This data describes a binding interaction between two proteins.

Contacts between the two chains:
Residue T73 in the second protein contacts residue I10 in the first protein (closest heavy-atom distance 4.3 Å).
Residue Q156 in the second protein contacts residue M9 in the first protein (closest heavy-atom distance 3.5 Å).
Residue W147 in the second protein is in contact with residue K11 in the first protein (closest heavy-atom distance 3.8 Å).
Residue Q155 in the second protein contacts residue M9 in the first protein (closest heavy-atom distance 4.5 Å).
Residue Y159 in the second protein contacts residue E5 in the first protein (closest heavy-atom distance 3.2 Å).
Residue I97 in the second protein contacts residue L6 in the first protein (closest heavy-atom distance 4.0 Å).
Residue D77 in the second protein interacts with residue K11 in the first protein (closest heavy-atom distance 3.1 Å).
Residue Q70 in the second protein interacts with residue L6 in the first protein (closest heavy-atom distance 3.3 Å).
Residue D116 in the second protein interacts with residue K11 in the first protein (closest heavy-atom distance 2.4 Å).
Residue Q70 in the second protein contacts residue I7 in the first protein (closest heavy-atom distance 3.7 Å).
Residue K146 in the second protein contacts residue K11 in the first protein (closest heavy-atom distance 2.9 Å).
Residue N66 in the second protein interacts with residue M4 in the first protein (closest heavy-atom distance 3.4 Å).
Residue M5 in the second protein interacts with residue T1 in the first protein (closest heavy-atom distance 4.2 Å).
Residue R114 in the second protein contacts residue L6 in the first protein (closest heavy-atom distance 3.0 Å).
Residue V76 in the second protein is in contact with residue I10 in the first protein (closest heavy-atom distance 4.5 Å).
Residue Y99 in the second protein contacts residue A3 in the first protein (closest heavy-atom distance 3.1 Å).
Residue N66 in the second protein contacts residue I7 in the first protein (closest heavy-atom distance 3.8 Å).
Residue Y7 in the second protein contacts residue T1 in the first protein (closest heavy-atom distance 3.0 Å).
Residue W147 in the second protein contacts residue M9 in the first protein (closest heavy-atom distance 3.3 Å).
Residue I97 in the second protein contacts residue K11 in the first protein (closest heavy-atom distance 4.1 Å).
Residue A69 in the second protein contacts residue I7 in the first protein (closest heavy-atom distance 3.5 Å).
Residue W133 in the second protein interacts with residue M9 in the first protein (closest heavy-atom distance 4.9 Å).
Residue Y7 in the second protein is in contact with residue I2 in the first protein (closest heavy-atom distance 3.4 Å).
Residue E63 in the second protein is in contact with residue T1 in the first protein (closest heavy-atom distance 2.8 Å).
Residue Q156 in the second protein is in contact with residue L6 in the first protein (closest heavy-atom distance 3.3 Å).
Residue Q62 in the second protein interacts with residue M4 in the first protein (closest heavy-atom distance 3.7 Å).
Residue D77 in the second protein interacts with residue M9 in the first protein (closest heavy-atom distance 4.1 Å).
Residue Y171 in the second protein is in contact with residue T1 in the first protein (closest heavy-atom distance 2.7 Å).
Residue I95 in the second protein contacts residue K11 in the first protein (closest heavy-atom distance 4.6 Å).
Residue N66 in the second protein interacts with residue I2 in the first protein (closest heavy-atom distance 3.5 Å).
Residue Y9 in the second protein is in contact with residue L6 in the first protein (closest heavy-atom distance 4.2 Å).
Residue Q155 in the second protein is in contact with residue E5 in the first protein (closest heavy-atom distance 3.6 Å).
Residue W147 in the second protein contacts residue I10 in the first protein (closest heavy-atom distance 2.9 Å).
Residue T73 in the second protein interacts with residue R8 in the first protein (closest heavy-atom distance 4.8 Å).
Residue D77 in the second protein interacts with residue I10 in the first protein (closest heavy-atom distance 3.6 Å).
Residue Y159 in the second protein interacts with residue I2 in the first protein (closest heavy-atom distance 3.9 Å).
Residue T73 in the second protein is in contact with residue L6 in the first protein (closest heavy-atom distance 4.3 Å).
Residue V67 in the second protein interacts with residue I2 in the first protein (closest heavy-atom distance 3.3 Å).
Residue T143 in the second protein contacts residue K11 in the first protein (closest heavy-atom distance 2.5 Å).
Residue Y99 in the second protein contacts residue L6 in the first protein (closest heavy-atom distance 4.0 Å).
Residue K146 in the second protein contacts residue I10 in the first protein (closest heavy-atom distance 4.0 Å).
Residue R163 in the second protein interacts with residue T1 in the first protein (closest heavy-atom distance 3.0 Å).
Residue Y159 in the second protein contacts residue A3 in the first protein (closest heavy-atom distance 3.5 Å).
Residue Y123 in the second protein contacts residue K11 in the first protein (closest heavy-atom distance 4.3 Å).
Residue Y59 in the second protein contacts residue T1 in the first protein (closest heavy-atom distance 4.0 Å).
Residue Y9 in the second protein interacts with residue I2 in the first protein (closest heavy-atom distance 3.5 Å).
Residue M45 in the second protein is in contact with residue I2 in the first protein (closest heavy-atom distance 4.0 Å).
Residue Y159 in the second protein contacts residue T1 in the first protein (closest heavy-atom distance 2.5 Å).
Residue R114 in the second protein is in contact with residue K11 in the first protein (closest heavy-atom distance 4.7 Å).
Residue Y99 in the second protein interacts with residue I2 in the first protein (closest heavy-atom distance 3.4 Å).
Residue R114 in the second protein contacts residue M9 in the first protein (closest heavy-atom distance 4.1 Å).
Residue Y9 in the second protein interacts with residue A3 in the first protein (closest heavy-atom distance 4.7 Å).
Residue Y84 in the second protein is in contact with residue K11 in the first protein (closest heavy-atom distance 3.0 Å).
Residue A152 in the second protein interacts with residue M9 in the first protein (closest heavy-atom distance 3.4 Å).
Residue T80 in the second protein contacts residue K11 in the first protein (closest heavy-atom distance 3.6 Å).
Residue L81 in the second protein is in contact with residue K11 in the first protein (closest heavy-atom distance 3.8 Å).
Residue W167 in the second protein contacts residue T1 in the first protein (closest heavy-atom distance 3.3 Å).
Residue T73 in the second protein contacts residue M9 in the first protein (closest heavy-atom distance 4.7 Å).
Residue T73 in the second protein interacts with residue I7 in the first protein (closest heavy-atom distance 2.6 Å).
Residue E63 in the second protein contacts residue I2 in the first protein (closest heavy-atom distance 2.9 Å).

Sequence of the second protein:
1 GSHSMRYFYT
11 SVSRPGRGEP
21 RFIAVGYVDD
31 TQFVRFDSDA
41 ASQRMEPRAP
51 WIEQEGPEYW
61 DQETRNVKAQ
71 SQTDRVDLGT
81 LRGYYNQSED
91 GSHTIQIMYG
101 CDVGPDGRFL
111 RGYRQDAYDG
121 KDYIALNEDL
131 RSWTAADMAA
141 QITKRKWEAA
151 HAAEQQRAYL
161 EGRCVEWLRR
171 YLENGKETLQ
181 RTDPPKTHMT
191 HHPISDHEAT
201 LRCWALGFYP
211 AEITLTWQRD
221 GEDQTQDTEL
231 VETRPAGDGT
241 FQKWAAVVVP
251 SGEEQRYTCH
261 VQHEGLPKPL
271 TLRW

Sequence of the first protein:
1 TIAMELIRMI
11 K